Sequence of the first protein:
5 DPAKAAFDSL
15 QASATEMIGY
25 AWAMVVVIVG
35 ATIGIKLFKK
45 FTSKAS

Contacts between the two chains:
Residue F42 in the second protein contacts residue A7 in the first protein (closest heavy-atom distance 4.6 Å).
Residue T46 in the second protein interacts with residue L14 in the first protein (closest heavy-atom distance 3.7 Å).
Residue T46 in the second protein interacts with residue F11 in the first protein (closest heavy-atom distance 3.7 Å).
Residue F45 in the second protein is in contact with residue F11 in the first protein (closest heavy-atom distance 4.3 Å).
Residue F42 in the second protein contacts residue L14 in the first protein (closest heavy-atom distance 4.4 Å).
Residue F42 in the second protein contacts residue A10 in the first protein (closest heavy-atom distance 3.6 Å).
Residue F42 in the second protein contacts residue F11 in the first protein (closest heavy-atom distance 3.9 Å).

Sequence of the second protein:
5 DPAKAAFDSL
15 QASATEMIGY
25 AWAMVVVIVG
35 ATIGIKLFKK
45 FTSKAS

This data describes a binding interaction between two proteins.